Sequence of chain A:
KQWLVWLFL

Residue-level contacts at the interface:
Residue V77 in chain B interacts with residue F8 in chain A (closest heavy-atom distance 3.7 Å).
Residue E64 in chain B contacts residue Q2 in chain A (closest heavy-atom distance 3.0 Å).
Residue Y117 in chain B is in contact with residue L9 in chain A (closest heavy-atom distance 3.9 Å).
Residue T74 in chain B is in contact with residue L7 in chain A (closest heavy-atom distance 3.4 Å).
Residue T74 in chain B interacts with residue F8 in chain A (closest heavy-atom distance 3.7 Å).
Residue Y160 in chain B interacts with residue W3 in chain A (closest heavy-atom distance 3.6 Å).
Residue V96 in chain B contacts residue L9 in chain A (closest heavy-atom distance 4.8 Å).
Residue W148 in chain B interacts with residue L9 in chain A (closest heavy-atom distance 3.6 Å).
Residue W148 in chain B interacts with residue F8 in chain A (closest heavy-atom distance 2.8 Å).
Residue H115 in chain B contacts residue W3 in chain A (closest heavy-atom distance 3.9 Å).
Residue H115 in chain B interacts with residue L7 in chain A (closest heavy-atom distance 4.0 Å).
Residue K67 in chain B interacts with residue K1 in chain A (closest heavy-atom distance 3.7 Å).
Residue T81 in chain B is in contact with residue L9 in chain A (closest heavy-atom distance 3.8 Å).
Residue V153 in chain B interacts with residue L7 in chain A (closest heavy-atom distance 3.7 Å).
Residue Y100 in chain B interacts with residue W3 in chain A (closest heavy-atom distance 3.0 Å).
Residue K147 in chain B is in contact with residue F8 in chain A (closest heavy-atom distance 3.5 Å).
Residue Y10 in chain B is in contact with residue Q2 in chain A (closest heavy-atom distance 2.8 Å).
Residue Y160 in chain B is in contact with residue K1 in chain A (closest heavy-atom distance 2.6 Å).
Residue M6 in chain B is in contact with residue K1 in chain A (closest heavy-atom distance 3.8 Å).
Residue Y60 in chain B is in contact with residue K1 in chain A (closest heavy-atom distance 4.0 Å).
Residue L157 in chain B is in contact with residue W3 in chain A (closest heavy-atom distance 3.7 Å).
Residue W168 in chain B is in contact with residue K1 in chain A (closest heavy-atom distance 3.4 Å).
Residue W148 in chain B is in contact with residue L7 in chain A (closest heavy-atom distance 3.3 Å).
Residue Y85 in chain B interacts with residue L9 in chain A (closest heavy-atom distance 3.2 Å).
Residue K147 in chain B contacts residue L9 in chain A (closest heavy-atom distance 2.5 Å).
Residue Y8 in chain B is in contact with residue K1 in chain A (closest heavy-atom distance 3.1 Å).
Residue R98 in chain B contacts residue W3 in chain A (closest heavy-atom distance 3.7 Å).
Residue Y172 in chain B is in contact with residue K1 in chain A (closest heavy-atom distance 3.0 Å).
Residue T144 in chain B is in contact with residue F8 in chain A (closest heavy-atom distance 4.7 Å).
Residue Y117 in chain B is in contact with residue L7 in chain A (closest heavy-atom distance 4.2 Å).
Residue A70 in chain B interacts with residue V5 in chain A (closest heavy-atom distance 4.0 Å).
Residue D78 in chain B interacts with residue F8 in chain A (closest heavy-atom distance 3.6 Å).
Residue V68 in chain B is in contact with residue Q2 in chain A (closest heavy-atom distance 3.5 Å).
Residue Q73 in chain B interacts with residue W6 in chain A (closest heavy-atom distance 3.5 Å).
Residue Q156 in chain B interacts with residue W3 in chain A (closest heavy-atom distance 4.1 Å).
Residue Y100 in chain B contacts residue Q2 in chain A (closest heavy-atom distance 3.2 Å).
Residue Y8 in chain B interacts with residue Q2 in chain A (closest heavy-atom distance 3.6 Å).
Residue H71 in chain B is in contact with residue W3 in chain A (closest heavy-atom distance 3.1 Å).
Residue R98 in chain B contacts residue V5 in chain A (closest heavy-atom distance 3.5 Å).
Residue M46 in chain B is in contact with residue Q2 in chain A (closest heavy-atom distance 3.1 Å).
Residue D78 in chain B interacts with residue L9 in chain A (closest heavy-atom distance 2.9 Å).
Residue K67 in chain B is in contact with residue Q2 in chain A (closest heavy-atom distance 3.0 Å).
Residue I125 in chain B interacts with residue L9 in chain A (closest heavy-atom distance 4.4 Å).
Residue C165 in chain B is in contact with residue K1 in chain A (closest heavy-atom distance 4.8 Å).
Residue Y160 in chain B contacts residue Q2 in chain A (closest heavy-atom distance 3.4 Å).
Residue H71 in chain B is in contact with residue Q2 in chain A (closest heavy-atom distance 3.6 Å).
Residue L82 in chain B is in contact with residue L9 in chain A (closest heavy-atom distance 3.6 Å).
Residue R98 in chain B interacts with residue L7 in chain A (closest heavy-atom distance 3.9 Å).
Residue T144 in chain B contacts residue L9 in chain A (closest heavy-atom distance 2.5 Å).
Residue H71 in chain B contacts residue V5 in chain A (closest heavy-atom distance 3.2 Å).
Residue T164 in chain B interacts with residue K1 in chain A (closest heavy-atom distance 3.7 Å).
Residue E64 in chain B contacts residue K1 in chain A (closest heavy-atom distance 3.2 Å).
Residue T74 in chain B interacts with residue W6 in chain A (closest heavy-atom distance 3.9 Å).
Residue D78 in chain B is in contact with residue L7 in chain A (closest heavy-atom distance 4.2 Å).
Residue Y124 in chain B interacts with residue L9 in chain A (closest heavy-atom distance 3.9 Å).
Residue V153 in chain B contacts residue W3 in chain A (closest heavy-atom distance 4.1 Å).
Residue K67 in chain B is in contact with residue W3 in chain A (closest heavy-atom distance 4.3 Å).
Residue T164 in chain B is in contact with residue Q2 in chain A (closest heavy-atom distance 4.6 Å).
Residue K67 in chain B interacts with residue L4 in chain A (closest heavy-atom distance 4.0 Å).
Residue A70 in chain B contacts residue W6 in chain A (closest heavy-atom distance 3.4 Å).

Sequence of chain B:
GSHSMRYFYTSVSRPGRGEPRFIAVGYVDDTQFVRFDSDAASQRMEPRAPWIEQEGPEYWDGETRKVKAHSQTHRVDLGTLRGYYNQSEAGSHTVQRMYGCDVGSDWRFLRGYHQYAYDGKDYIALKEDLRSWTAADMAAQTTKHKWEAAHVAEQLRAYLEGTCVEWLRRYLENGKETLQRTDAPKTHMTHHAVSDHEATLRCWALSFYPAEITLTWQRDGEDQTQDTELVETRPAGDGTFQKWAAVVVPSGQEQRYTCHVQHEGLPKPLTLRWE

The following describes two proteins that form a bound complex.